Sequence of the second protein:
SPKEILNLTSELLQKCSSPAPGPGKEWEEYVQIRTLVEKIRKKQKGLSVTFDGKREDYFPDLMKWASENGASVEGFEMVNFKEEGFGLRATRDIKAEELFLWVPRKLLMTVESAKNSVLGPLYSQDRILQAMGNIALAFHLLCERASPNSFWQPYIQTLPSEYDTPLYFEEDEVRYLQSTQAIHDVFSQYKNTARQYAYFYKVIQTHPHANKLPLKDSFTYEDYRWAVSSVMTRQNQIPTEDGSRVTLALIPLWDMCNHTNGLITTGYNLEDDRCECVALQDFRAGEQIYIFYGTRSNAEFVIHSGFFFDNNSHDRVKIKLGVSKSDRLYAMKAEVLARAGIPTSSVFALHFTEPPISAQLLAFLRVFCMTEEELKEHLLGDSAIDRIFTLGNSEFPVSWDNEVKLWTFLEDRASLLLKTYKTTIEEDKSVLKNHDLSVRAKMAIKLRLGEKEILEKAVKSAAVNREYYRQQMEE

Sequence of the first protein:
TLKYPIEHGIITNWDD

Residue-level contacts at the interface:
Residue G288 in the second protein is in contact with residue I12 in the first protein (closest heavy-atom distance 3.9 Å).
Residue M253 in the second protein is in contact with residue W20 in the first protein (closest heavy-atom distance 4.0 Å).
Residue E321 in the second protein interacts with residue I17 in the first protein (closest heavy-atom distance 4.2 Å).
Residue P260 in the second protein is in contact with residue Y10 in the first protein (closest heavy-atom distance 3.4 Å).
Residue Q256 in the second protein contacts residue T18 in the first protein (closest heavy-atom distance 3.3 Å).
Residue M153 in the second protein interacts with residue N19 in the first protein (closest heavy-atom distance 3.5 Å).
Residue R255 in the second protein is in contact with residue G15 in the first protein (closest heavy-atom distance 4.0 Å).
Residue R317 in the second protein is in contact with residue I17 in the first protein (closest heavy-atom distance 3.6 Å).
Residue W275 in the second protein interacts with residue I12 in the first protein (closest heavy-atom distance 3.6 Å).
Residue Q256 in the second protein interacts with residue E13 in the first protein (closest heavy-atom distance 3.8 Å).
Residue T287 in the second protein is in contact with residue I12 in the first protein (closest heavy-atom distance 2.7 Å).
Residue M153 in the second protein contacts residue D22 in the first protein (closest heavy-atom distance 3.6 Å).
Residue V249 in the second protein contacts residue W20 in the first protein (closest heavy-atom distance 3.9 Å).
Residue M153 in the second protein interacts with residue D21 in the first protein (closest heavy-atom distance 3.9 Å).
Residue Q256 in the second protein is in contact with residue W20 in the first protein (closest heavy-atom distance 3.9 Å).
Residue Q256 in the second protein interacts with residue I16 in the first protein (closest heavy-atom distance 3.1 Å).
Residue N257 in the second protein is in contact with residue I16 in the first protein (closest heavy-atom distance 4.0 Å).
Residue I259 in the second protein interacts with residue I12 in the first protein (closest heavy-atom distance 3.9 Å).
Residue Y314 in the second protein contacts residue H14 in the first protein (closest heavy-atom distance 3.1 Å).
Residue R216 in the second protein is in contact with residue D22 in the first protein (closest heavy-atom distance 2.7 Å).
Residue R216 in the second protein interacts with residue D21 in the first protein (closest heavy-atom distance 3.3 Å).
Residue G288 in the second protein is in contact with residue Y10 in the first protein (closest heavy-atom distance 3.2 Å).
Residue Y289 in the second protein contacts residue I12 in the first protein (closest heavy-atom distance 3.9 Å).
Residue N257 in the second protein interacts with residue I12 in the first protein (closest heavy-atom distance 3.5 Å).
Residue T287 in the second protein interacts with residue P11 in the first protein (closest heavy-atom distance 3.7 Å).
Residue V252 in the second protein contacts residue W20 in the first protein (closest heavy-atom distance 3.6 Å).
Residue Q217 in the second protein interacts with residue D22 in the first protein (closest heavy-atom distance 2.9 Å).
Residue L291 in the second protein interacts with residue Y10 in the first protein (closest heavy-atom distance 3.3 Å).
Residue R317 in the second protein interacts with residue G15 in the first protein (closest heavy-atom distance 2.5 Å).
Residue L269 in the second protein interacts with residue T18 in the first protein (closest heavy-atom distance 4.0 Å).
Residue N257 in the second protein interacts with residue E13 in the first protein (closest heavy-atom distance 3.5 Å).
Residue I285 in the second protein is in contact with residue I12 in the first protein (closest heavy-atom distance 3.9 Å).
Residue I285 in the second protein is in contact with residue E13 in the first protein (closest heavy-atom distance 3.7 Å).
Residue I156 in the second protein interacts with residue W20 in the first protein (closest heavy-atom distance 3.7 Å).
Residue C296 in the second protein is in contact with residue I12 in the first protein (closest heavy-atom distance 3.9 Å).
Residue G315 in the second protein interacts with residue E13 in the first protein (closest heavy-atom distance 3.7 Å).
Residue I149 in the second protein is in contact with residue D22 in the first protein (closest heavy-atom distance 3.6 Å).
Residue R255 in the second protein interacts with residue H14 in the first protein (closest heavy-atom distance 3.5 Å).
Residue Q217 in the second protein contacts residue W20 in the first protein (closest heavy-atom distance 2.7 Å).
Residue D276 in the second protein is in contact with residue H14 in the first protein (closest heavy-atom distance 3.5 Å).
Residue Y314 in the second protein is in contact with residue E13 in the first protein (closest heavy-atom distance 3.2 Å).
Residue G264 in the second protein is in contact with residue Y10 in the first protein (closest heavy-atom distance 4.0 Å).
Residue I285 in the second protein contacts residue L8 in the first protein (closest heavy-atom distance 4.1 Å).
Residue N155 in the second protein interacts with residue W20 in the first protein (closest heavy-atom distance 3.5 Å).
Residue I272 in the second protein contacts residue I12 in the first protein (closest heavy-atom distance 4.1 Å).
Residue Y289 in the second protein contacts residue Y10 in the first protein (closest heavy-atom distance 3.1 Å).
Residue N213 in the second protein is in contact with residue D21 in the first protein (closest heavy-atom distance 3.8 Å).
Residue Q256 in the second protein interacts with residue H14 in the first protein (closest heavy-atom distance 4.0 Å).
Residue G288 in the second protein interacts with residue L8 in the first protein (closest heavy-atom distance 3.4 Å).
Residue R317 in the second protein is in contact with residue H14 in the first protein (closest heavy-atom distance 2.3 Å).
Residue W275 in the second protein is in contact with residue H14 in the first protein (closest heavy-atom distance 3.6 Å).
Residue N155 in the second protein interacts with residue T18 in the first protein (closest heavy-atom distance 2.5 Å).
Residue T287 in the second protein interacts with residue L8 in the first protein (closest heavy-atom distance 3.6 Å).
Residue T254 in the second protein interacts with residue H14 in the first protein (closest heavy-atom distance 3.6 Å).
Residue N257 in the second protein is in contact with residue H14 in the first protein (closest heavy-atom distance 3.5 Å).
Residue N155 in the second protein is in contact with residue N19 in the first protein (closest heavy-atom distance 3.0 Å).
Residue T287 in the second protein interacts with residue Y10 in the first protein (closest heavy-atom distance 4.0 Å).
Residue H325 in the second protein contacts residue I17 in the first protein (closest heavy-atom distance 3.6 Å).
Residue T286 in the second protein is in contact with residue L8 in the first protein (closest heavy-atom distance 4.0 Å).
Residue Q256 in the second protein interacts with residue G15 in the first protein (closest heavy-atom distance 2.9 Å).

The following describes two proteins that form a bound complex.